The following describes two proteins that form a bound complex.

Interface contacts:
Residue A23 in protein 2 contacts residue M7 in protein 1 (closest heavy-atom distance 3.7 Å).
Residue A23 in protein 2 interacts with residue L12 in protein 1 (closest heavy-atom distance 3.2 Å).
Residue F27 in protein 2 interacts with residue I2 in protein 1 (closest heavy-atom distance 4.7 Å).
Residue C84 in protein 2 interacts with residue R1 in protein 1 (closest heavy-atom distance 3.0 Å).
Residue I26 in protein 2 is in contact with residue L11 in protein 1 (closest heavy-atom distance 3.7 Å).
Residue L48 in protein 2 is in contact with residue L11 in protein 1 (closest heavy-atom distance 3.0 Å).
Residue L48 in protein 2 is in contact with residue S3 in protein 1 (closest heavy-atom distance 3.5 Å).
Residue M81 in protein 2 is in contact with residue I2 in protein 1 (closest heavy-atom distance 5.0 Å).
Residue M47 in protein 2 is in contact with residue A6 in protein 1 (closest heavy-atom distance 4.8 Å).
Residue I26 in protein 2 is in contact with residue L12 in protein 1 (closest heavy-atom distance 3.8 Å).
Residue M47 in protein 2 contacts residue L11 in protein 1 (closest heavy-atom distance 3.4 Å).
Residue M60 in protein 2 interacts with residue I2 in protein 1 (closest heavy-atom distance 3.9 Å).
Residue F27 in protein 2 interacts with residue M7 in protein 1 (closest heavy-atom distance 4.2 Å).
Residue C84 in protein 2 interacts with residue I2 in protein 1 (closest heavy-atom distance 4.9 Å).
Residue E19 in protein 2 contacts residue M8 in protein 1 (closest heavy-atom distance 4.5 Å).
Residue V44 in protein 2 interacts with residue L11 in protein 1 (closest heavy-atom distance 3.4 Å).
Residue M81 in protein 2 is in contact with residue M7 in protein 1 (closest heavy-atom distance 4.5 Å).
Residue L48 in protein 2 contacts residue A6 in protein 1 (closest heavy-atom distance 3.5 Å).
Residue L48 in protein 2 contacts residue M7 in protein 1 (closest heavy-atom distance 3.7 Å).
Residue M47 in protein 2 interacts with residue A10 in protein 1 (closest heavy-atom distance 2.8 Å).
Residue L48 in protein 2 is in contact with residue I2 in protein 1 (closest heavy-atom distance 3.6 Å).
Residue V44 in protein 2 interacts with residue M7 in protein 1 (closest heavy-atom distance 4.6 Å).
Residue L48 in protein 2 contacts residue A10 in protein 1 (closest heavy-atom distance 3.9 Å).
Residue M80 in protein 2 interacts with residue I2 in protein 1 (closest heavy-atom distance 4.5 Å).
Residue A22 in protein 2 contacts residue L12 in protein 1 (closest heavy-atom distance 3.0 Å).
Residue E19 in protein 2 contacts residue L12 in protein 1 (closest heavy-atom distance 4.5 Å).

Sequence of protein 2:
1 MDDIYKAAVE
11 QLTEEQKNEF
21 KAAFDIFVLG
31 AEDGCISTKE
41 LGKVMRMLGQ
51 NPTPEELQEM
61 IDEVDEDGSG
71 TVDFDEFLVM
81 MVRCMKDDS

Sequence of protein 1:
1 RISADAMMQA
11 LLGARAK